Sequence of the first protein:
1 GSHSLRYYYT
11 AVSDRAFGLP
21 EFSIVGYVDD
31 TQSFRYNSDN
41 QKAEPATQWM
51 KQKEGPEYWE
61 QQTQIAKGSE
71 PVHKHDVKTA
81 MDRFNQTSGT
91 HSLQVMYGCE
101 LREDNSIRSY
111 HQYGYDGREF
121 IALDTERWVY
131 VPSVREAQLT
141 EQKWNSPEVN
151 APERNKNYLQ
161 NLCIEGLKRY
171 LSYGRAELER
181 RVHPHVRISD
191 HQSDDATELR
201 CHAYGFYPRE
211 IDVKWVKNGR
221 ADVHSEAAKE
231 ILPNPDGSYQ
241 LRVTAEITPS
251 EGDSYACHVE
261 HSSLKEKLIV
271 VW

Interface contacts:
Residue R154 in the first protein is in contact with residue M3 in the second protein (closest heavy-atom distance 3.6 Å).
Residue A151 in the first protein contacts residue H6 in the second protein (closest heavy-atom distance 4.3 Å).
Residue R154 in the first protein interacts with residue R5 in the second protein (closest heavy-atom distance 3.9 Å).
Residue T79 in the first protein contacts residue I9 in the second protein (closest heavy-atom distance 3.8 Å).
Residue S69 in the first protein contacts residue P4 in the second protein (closest heavy-atom distance 3.9 Å).
Residue Y113 in the first protein is in contact with residue I9 in the second protein (closest heavy-atom distance 3.4 Å).
Residue V72 in the first protein is in contact with residue W7 in the second protein (closest heavy-atom distance 4.3 Å).
Residue S69 in the first protein contacts residue R5 in the second protein (closest heavy-atom distance 3.8 Å).
Residue E165 in the first protein interacts with residue Y1 in the second protein (closest heavy-atom distance 4.4 Å).
Residue R154 in the first protein is in contact with residue P4 in the second protein (closest heavy-atom distance 3.5 Å).
Residue V149 in the first protein contacts residue W7 in the second protein (closest heavy-atom distance 4.3 Å).
Residue K143 in the first protein is in contact with residue W7 in the second protein (closest heavy-atom distance 3.9 Å).
Residue N155 in the first protein is in contact with residue H6 in the second protein (closest heavy-atom distance 2.9 Å).
Residue K143 in the first protein is in contact with residue I9 in the second protein (closest heavy-atom distance 3.4 Å).
Residue Y130 in the first protein is in contact with residue H6 in the second protein (closest heavy-atom distance 3.5 Å).
Residue H111 in the first protein contacts residue M3 in the second protein (closest heavy-atom distance 3.5 Å).
Residue F120 in the first protein interacts with residue I9 in the second protein (closest heavy-atom distance 3.9 Å).
Residue Y113 in the first protein interacts with residue W7 in the second protein (closest heavy-atom distance 4.4 Å).
Residue L162 in the first protein interacts with residue Y1 in the second protein (closest heavy-atom distance 3.5 Å).
Residue N155 in the first protein is in contact with residue M3 in the second protein (closest heavy-atom distance 3.9 Å).
Residue V72 in the first protein is in contact with residue H6 in the second protein (closest heavy-atom distance 3.8 Å).
Residue V72 in the first protein is in contact with residue R5 in the second protein (closest heavy-atom distance 3.3 Å).
Residue H111 in the first protein contacts residue H6 in the second protein (closest heavy-atom distance 3.5 Å).
Residue Y7 in the first protein contacts residue M2 in the second protein (closest heavy-atom distance 3.7 Å).
Residue I24 in the first protein interacts with residue M2 in the second protein (closest heavy-atom distance 4.1 Å).
Residue G166 in the first protein contacts residue Y1 in the second protein (closest heavy-atom distance 3.6 Å).
Residue Y158 in the first protein interacts with residue Y1 in the second protein (closest heavy-atom distance 2.8 Å).
Residue R169 in the first protein is in contact with residue Y1 in the second protein (closest heavy-atom distance 3.1 Å).
Residue Y97 in the first protein contacts residue M2 in the second protein (closest heavy-atom distance 3.3 Å).
Residue Y113 in the first protein is in contact with residue H6 in the second protein (closest heavy-atom distance 3.7 Å).
Residue D76 in the first protein contacts residue I9 in the second protein (closest heavy-atom distance 3.6 Å).
Residue Y158 in the first protein contacts residue M2 in the second protein (closest heavy-atom distance 3.4 Å).
Residue Q62 in the first protein contacts residue M2 in the second protein (closest heavy-atom distance 3.2 Å).
Residue Y9 in the first protein interacts with residue M3 in the second protein (closest heavy-atom distance 4.0 Å).
Residue H73 in the first protein interacts with residue R5 in the second protein (closest heavy-atom distance 4.1 Å).
Residue D76 in the first protein contacts residue W7 in the second protein (closest heavy-atom distance 4.3 Å).
Residue Q62 in the first protein interacts with residue Y1 in the second protein (closest heavy-atom distance 3.5 Å).
Residue Y58 in the first protein interacts with residue Y1 in the second protein (closest heavy-atom distance 3.5 Å).
Residue V72 in the first protein interacts with residue P8 in the second protein (closest heavy-atom distance 3.8 Å).
Residue W144 in the first protein is in contact with residue I9 in the second protein (closest heavy-atom distance 3.5 Å).
Residue W144 in the first protein is in contact with residue W7 in the second protein (closest heavy-atom distance 3.6 Å).
Residue Y97 in the first protein contacts residue M3 in the second protein (closest heavy-atom distance 2.9 Å).
Residue I65 in the first protein is in contact with residue M2 in the second protein (closest heavy-atom distance 3.8 Å).
Residue W144 in the first protein contacts residue H6 in the second protein (closest heavy-atom distance 3.3 Å).
Residue D76 in the first protein contacts residue P8 in the second protein (closest heavy-atom distance 2.9 Å).
Residue A66 in the first protein contacts residue M2 in the second protein (closest heavy-atom distance 4.0 Å).
Residue Y158 in the first protein interacts with residue M3 in the second protein (closest heavy-atom distance 3.4 Å).
Residue R83 in the first protein contacts residue I9 in the second protein (closest heavy-atom distance 3.2 Å).
Residue G68 in the first protein contacts residue R5 in the second protein (closest heavy-atom distance 3.2 Å).
Residue I65 in the first protein is in contact with residue M3 in the second protein (closest heavy-atom distance 3.4 Å).
Residue Y9 in the first protein interacts with residue M2 in the second protein (closest heavy-atom distance 3.9 Å).
Residue Y158 in the first protein contacts residue P4 in the second protein (closest heavy-atom distance 4.4 Å).
Residue E54 in the first protein is in contact with residue Y1 in the second protein (closest heavy-atom distance 4.3 Å).
Residue H75 in the first protein is in contact with residue P8 in the second protein (closest heavy-atom distance 4.0 Å).
Residue R154 in the first protein contacts residue H6 in the second protein (closest heavy-atom distance 3.8 Å).
Residue Y7 in the first protein is in contact with residue Y1 in the second protein (closest heavy-atom distance 3.5 Å).
Residue T140 in the first protein contacts residue I9 in the second protein (closest heavy-atom distance 2.8 Å).
Residue I65 in the first protein is in contact with residue P4 in the second protein (closest heavy-atom distance 3.8 Å).
Residue S69 in the first protein contacts residue M3 in the second protein (closest heavy-atom distance 4.2 Å).
Residue Y170 in the first protein interacts with residue Y1 in the second protein (closest heavy-atom distance 2.7 Å).

Sequence of the second protein:
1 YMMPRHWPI

This data describes a binding interaction between two proteins.